Sequence of chain A:
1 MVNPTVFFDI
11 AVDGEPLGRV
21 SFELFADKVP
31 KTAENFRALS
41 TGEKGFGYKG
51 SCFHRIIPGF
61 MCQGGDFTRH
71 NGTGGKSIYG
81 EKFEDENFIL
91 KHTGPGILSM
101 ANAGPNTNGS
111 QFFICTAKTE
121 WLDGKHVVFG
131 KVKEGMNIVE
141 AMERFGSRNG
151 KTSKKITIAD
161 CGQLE

This data describes a binding interaction between two proteins.

Sequence of chain B:
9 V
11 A

Contacts between the two chains:
Residue R55 in chain A contacts residue V9 in chain B (closest heavy-atom distance 3.8 Å).